Residue-level contacts at the interface:
Residue Y186 in the first protein is in contact with residue R7 in the second protein (closest heavy-atom distance 4.6 Å).
Residue Y91 in the first protein is in contact with residue R7 in the second protein (closest heavy-atom distance 3.0 Å).
Residue Y186 in the first protein contacts residue D5 in the second protein (closest heavy-atom distance 2.6 Å).
Residue Y193 in the first protein interacts with residue D5 in the second protein (closest heavy-atom distance 4.0 Å).
Residue Y186 in the first protein interacts with residue C2 in the second protein (closest heavy-atom distance 3.6 Å).
Residue C189 in the first protein interacts with residue C2 in the second protein (closest heavy-atom distance 4.3 Å).
Residue I194 in the first protein interacts with residue R7 in the second protein (closest heavy-atom distance 2.9 Å).
Residue S148 in the first protein is in contact with residue R7 in the second protein (closest heavy-atom distance 4.3 Å).
Residue E191 in the first protein is in contact with residue R11 in the second protein (closest heavy-atom distance 3.5 Å).
Residue Y91 in the first protein is in contact with residue P6 in the second protein (closest heavy-atom distance 4.8 Å).
Residue C188 in the first protein is in contact with residue C8 in the second protein (closest heavy-atom distance 4.3 Å).
Residue C188 in the first protein interacts with residue R11 in the second protein (closest heavy-atom distance 4.9 Å).
Residue D195 in the first protein interacts with residue R7 in the second protein (closest heavy-atom distance 4.4 Å).
Residue C189 in the first protein contacts residue C8 in the second protein (closest heavy-atom distance 4.2 Å).
Residue Y193 in the first protein is in contact with residue R11 in the second protein (closest heavy-atom distance 4.6 Å).
Residue S144 in the first protein contacts residue R7 in the second protein (closest heavy-atom distance 3.1 Å).
Residue C189 in the first protein interacts with residue R11 in the second protein (closest heavy-atom distance 3.4 Å).
Residue Y147 in the first protein contacts residue R7 in the second protein (closest heavy-atom distance 3.3 Å).
Residue W145 in the first protein contacts residue P6 in the second protein (closest heavy-atom distance 3.3 Å).
Residue Y186 in the first protein contacts residue C8 in the second protein (closest heavy-atom distance 3.7 Å).
Residue W145 in the first protein is in contact with residue R7 in the second protein (closest heavy-atom distance 3.5 Å).
Residue Y193 in the first protein is in contact with residue R7 in the second protein (closest heavy-atom distance 3.6 Å).
Residue E191 in the first protein interacts with residue C8 in the second protein (closest heavy-atom distance 4.5 Å).
Residue C188 in the first protein contacts residue C2 in the second protein (closest heavy-atom distance 3.6 Å).
Residue V146 in the first protein is in contact with residue P6 in the second protein (closest heavy-atom distance 4.5 Å).
Residue G143 in the first protein interacts with residue R7 in the second protein (closest heavy-atom distance 4.9 Å).
Residue Y193 in the first protein is in contact with residue C8 in the second protein (closest heavy-atom distance 3.3 Å).
Residue Y186 in the first protein is in contact with residue G1 in the second protein (closest heavy-atom distance 3.7 Å).
Residue V146 in the first protein is in contact with residue R7 in the second protein (closest heavy-atom distance 3.9 Å).

This data describes a binding interaction between two proteins.

Sequence of the first protein:
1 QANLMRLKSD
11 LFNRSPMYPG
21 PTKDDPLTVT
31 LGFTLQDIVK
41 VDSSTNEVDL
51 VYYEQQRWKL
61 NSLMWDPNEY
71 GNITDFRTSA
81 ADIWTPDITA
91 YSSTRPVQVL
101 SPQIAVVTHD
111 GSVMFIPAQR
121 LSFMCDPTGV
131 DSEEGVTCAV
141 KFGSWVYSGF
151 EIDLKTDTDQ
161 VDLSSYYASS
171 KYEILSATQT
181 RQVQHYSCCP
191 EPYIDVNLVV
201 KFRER

Sequence of the second protein:
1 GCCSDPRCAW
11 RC